Sequence of the second protein:
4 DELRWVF

Sequence of the first protein:
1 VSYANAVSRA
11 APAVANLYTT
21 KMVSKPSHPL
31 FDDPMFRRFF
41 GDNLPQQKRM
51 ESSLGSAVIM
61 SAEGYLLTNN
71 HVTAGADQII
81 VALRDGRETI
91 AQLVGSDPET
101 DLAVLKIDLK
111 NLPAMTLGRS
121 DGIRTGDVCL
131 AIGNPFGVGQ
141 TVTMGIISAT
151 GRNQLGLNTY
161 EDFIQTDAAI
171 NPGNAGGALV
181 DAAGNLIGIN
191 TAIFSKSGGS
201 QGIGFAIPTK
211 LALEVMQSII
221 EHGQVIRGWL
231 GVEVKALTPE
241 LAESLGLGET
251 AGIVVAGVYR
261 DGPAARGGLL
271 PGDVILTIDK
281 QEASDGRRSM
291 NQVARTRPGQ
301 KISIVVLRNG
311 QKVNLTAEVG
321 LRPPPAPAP

Residue-level contacts at the interface:
Residue V234 in the first protein is in contact with residue R7 in the second protein (closest heavy-atom distance 3.5 Å).
Residue M290 in the first protein interacts with residue F10 in the second protein (closest heavy-atom distance 3.1 Å).
Residue G228 in the first protein is in contact with residue F10 in the second protein (closest heavy-atom distance 4.6 Å).
Residue W229 in the first protein contacts residue F10 in the second protein (closest heavy-atom distance 3.2 Å).
Residue G286 in the first protein contacts residue W8 in the second protein (closest heavy-atom distance 3.2 Å).
Residue K235 in the first protein interacts with residue E5 in the second protein (closest heavy-atom distance 3.9 Å).
Residue G231 in the first protein interacts with residue F10 in the second protein (closest heavy-atom distance 3.0 Å).
Residue I253 in the first protein is in contact with residue F10 in the second protein (closest heavy-atom distance 3.8 Å).
Residue V234 in the first protein contacts residue F10 in the second protein (closest heavy-atom distance 3.9 Å).
Residue L230 in the first protein contacts residue F10 in the second protein (closest heavy-atom distance 2.4 Å).
Residue E233 in the first protein is in contact with residue R7 in the second protein (closest heavy-atom distance 3.1 Å).
Residue A236 in the first protein is in contact with residue L6 in the second protein (closest heavy-atom distance 4.2 Å).
Residue V234 in the first protein is in contact with residue W8 in the second protein (closest heavy-atom distance 2.9 Å).
Residue V232 in the first protein contacts residue W8 in the second protein (closest heavy-atom distance 3.9 Å).
Residue A236 in the first protein contacts residue W8 in the second protein (closest heavy-atom distance 4.2 Å).
Residue R287 in the first protein is in contact with residue W8 in the second protein (closest heavy-atom distance 3.5 Å).
Residue A256 in the first protein interacts with residue R7 in the second protein (closest heavy-atom distance 2.8 Å).
Residue R322 in the first protein interacts with residue V9 in the second protein (closest heavy-atom distance 3.1 Å).
Residue R322 in the first protein is in contact with residue F10 in the second protein (closest heavy-atom distance 4.0 Å).
Residue D285 in the first protein is in contact with residue W8 in the second protein (closest heavy-atom distance 4.9 Å).
Residue W229 in the first protein interacts with residue V9 in the second protein (closest heavy-atom distance 3.9 Å).
Residue G286 in the first protein is in contact with residue F10 in the second protein (closest heavy-atom distance 4.0 Å).
Residue A256 in the first protein is in contact with residue E5 in the second protein (closest heavy-atom distance 4.8 Å).
Residue K235 in the first protein interacts with residue W8 in the second protein (closest heavy-atom distance 5.0 Å).
Residue Y259 in the first protein interacts with residue V9 in the second protein (closest heavy-atom distance 4.5 Å).
Residue E233 in the first protein contacts residue W8 in the second protein (closest heavy-atom distance 3.6 Å).
Residue V293 in the first protein interacts with residue F10 in the second protein (closest heavy-atom distance 3.7 Å).
Residue E233 in the first protein contacts residue V9 in the second protein (closest heavy-atom distance 4.0 Å).
Residue V234 in the first protein contacts residue L6 in the second protein (closest heavy-atom distance 4.1 Å).
Residue I278 in the first protein contacts residue F10 in the second protein (closest heavy-atom distance 4.9 Å).
Residue V232 in the first protein interacts with residue V9 in the second protein (closest heavy-atom distance 3.3 Å).
Residue S289 in the first protein is in contact with residue F10 in the second protein (closest heavy-atom distance 4.1 Å).
Residue M290 in the first protein contacts residue W8 in the second protein (closest heavy-atom distance 4.3 Å).
Residue K235 in the first protein contacts residue L6 in the second protein (closest heavy-atom distance 3.8 Å).
Residue V232 in the first protein is in contact with residue F10 in the second protein (closest heavy-atom distance 3.0 Å).
Residue K235 in the first protein contacts residue R7 in the second protein (closest heavy-atom distance 4.4 Å).
Residue M290 in the first protein interacts with residue V9 in the second protein (closest heavy-atom distance 2.8 Å).
Residue G257 in the first protein interacts with residue R7 in the second protein (closest heavy-atom distance 4.1 Å).

The following describes two proteins that form a bound complex.